Sequence of the second protein:
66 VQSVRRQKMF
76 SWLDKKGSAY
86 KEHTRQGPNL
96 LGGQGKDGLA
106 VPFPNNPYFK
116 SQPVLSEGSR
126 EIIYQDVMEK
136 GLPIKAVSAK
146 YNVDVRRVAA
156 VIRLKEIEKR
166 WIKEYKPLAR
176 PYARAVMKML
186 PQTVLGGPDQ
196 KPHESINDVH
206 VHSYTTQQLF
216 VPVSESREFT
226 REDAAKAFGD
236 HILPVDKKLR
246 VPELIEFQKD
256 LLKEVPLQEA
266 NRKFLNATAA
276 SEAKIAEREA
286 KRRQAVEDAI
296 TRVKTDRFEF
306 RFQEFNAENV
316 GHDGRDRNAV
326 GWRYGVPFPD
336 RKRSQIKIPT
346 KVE

Residue-level contacts at the interface:
Residue W327 in the second protein is in contact with residue F10 in the first protein (closest heavy-atom distance 3.4 Å).
Residue F310 in the second protein contacts residue D62 in the first protein (closest heavy-atom distance 2.9 Å).
Residue Y329 in the second protein is in contact with residue V36 in the first protein (closest heavy-atom distance 3.9 Å).
Residue E348 in the second protein is in contact with residue Y49 in the first protein (closest heavy-atom distance 3.4 Å).
Residue F333 in the second protein contacts residue R12 in the first protein (closest heavy-atom distance 3.7 Å).
Residue Y329 in the second protein interacts with residue N19 in the first protein (closest heavy-atom distance 3.9 Å).
Residue Y329 in the second protein interacts with residue F10 in the first protein (closest heavy-atom distance 3.5 Å).
Residue F310 in the second protein interacts with residue K60 in the first protein (closest heavy-atom distance 3.7 Å).
Residue F310 in the second protein interacts with residue G38 in the first protein (closest heavy-atom distance 3.7 Å).
Residue E309 in the second protein contacts residue L61 in the first protein (closest heavy-atom distance 3.4 Å).
Residue D301 in the second protein contacts residue K96 in the first protein (closest heavy-atom distance 3.5 Å).
Residue F333 in the second protein contacts residue G11 in the first protein (closest heavy-atom distance 3.1 Å).
Residue Y329 in the second protein contacts residue V21 in the first protein (closest heavy-atom distance 3.5 Å).
Residue V325 in the second protein is in contact with residue K60 in the first protein (closest heavy-atom distance 3.6 Å).
Residue F305 in the second protein is in contact with residue I59 in the first protein (closest heavy-atom distance 3.5 Å).
Residue F310 in the second protein contacts residue I37 in the first protein (closest heavy-atom distance 3.1 Å).
Residue E304 in the second protein interacts with residue H56 in the first protein (closest heavy-atom distance 3.1 Å).
Residue R306 in the second protein interacts with residue K57 in the first protein (closest heavy-atom distance 3.2 Å).
Residue E348 in the second protein is in contact with residue T48 in the first protein (closest heavy-atom distance 3.0 Å).
Residue N311 in the second protein interacts with residue D62 in the first protein (closest heavy-atom distance 3.9 Å).
Residue E304 in the second protein contacts residue K57 in the first protein (closest heavy-atom distance 3.3 Å).
Residue F303 in the second protein is in contact with residue L55 in the first protein (closest heavy-atom distance 3.8 Å).
Residue R306 in the second protein interacts with residue D58 in the first protein (closest heavy-atom distance 4.1 Å).
Residue F303 in the second protein contacts residue P44 in the first protein (closest heavy-atom distance 3.7 Å).
Residue F305 in the second protein is in contact with residue K57 in the first protein (closest heavy-atom distance 3.8 Å).
Residue R306 in the second protein interacts with residue H56 in the first protein (closest heavy-atom distance 3.8 Å).
Residue A312 in the second protein interacts with residue D62 in the first protein (closest heavy-atom distance 2.8 Å).
Residue E313 in the second protein interacts with residue R65 in the first protein (closest heavy-atom distance 2.9 Å).
Residue R306 in the second protein contacts residue I59 in the first protein (closest heavy-atom distance 3.0 Å).
Residue F307 in the second protein is in contact with residue V87 in the first protein (closest heavy-atom distance 4.3 Å).
Residue Y329 in the second protein is in contact with residue P33 in the first protein (closest heavy-atom distance 3.4 Å).
Residue G326 in the second protein is in contact with residue N19 in the first protein (closest heavy-atom distance 4.0 Å).
Residue V325 in the second protein is in contact with residue V36 in the first protein (closest heavy-atom distance 4.1 Å).
Residue G326 in the second protein contacts residue T39 in the first protein (closest heavy-atom distance 3.6 Å).
Residue V298 in the second protein contacts residue L86 in the first protein (closest heavy-atom distance 3.5 Å).
Residue F307 in the second protein contacts residue L83 in the first protein (closest heavy-atom distance 3.8 Å).
Residue Y329 in the second protein contacts residue N30 in the first protein (closest heavy-atom distance 3.5 Å).
Residue E304 in the second protein interacts with residue L55 in the first protein (closest heavy-atom distance 3.4 Å).
Residue Y329 in the second protein interacts with residue S31 in the first protein (closest heavy-atom distance 3.7 Å).
Residue E309 in the second protein contacts residue V63 in the first protein (closest heavy-atom distance 4.3 Å).
Residue Y329 in the second protein interacts with residue K32 in the first protein (closest heavy-atom distance 4.0 Å).
Residue V325 in the second protein interacts with residue T39 in the first protein (closest heavy-atom distance 4.1 Å).
Residue P334 in the second protein interacts with residue R12 in the first protein (closest heavy-atom distance 4.3 Å).
Residue Q308 in the second protein contacts residue I59 in the first protein (closest heavy-atom distance 2.9 Å).
Residue D335 in the second protein interacts with residue R12 in the first protein (closest heavy-atom distance 2.7 Å).
Residue F307 in the second protein contacts residue I59 in the first protein (closest heavy-atom distance 3.2 Å).
Residue F307 in the second protein is in contact with residue L86 in the first protein (closest heavy-atom distance 4.0 Å).
Residue R306 in the second protein contacts residue D47 in the first protein (closest heavy-atom distance 3.1 Å).
Residue Q308 in the second protein interacts with residue L61 in the first protein (closest heavy-atom distance 2.9 Å).
Residue A312 in the second protein contacts residue V36 in the first protein (closest heavy-atom distance 3.7 Å).
Residue W327 in the second protein interacts with residue G11 in the first protein (closest heavy-atom distance 3.8 Å).
Residue F303 in the second protein is in contact with residue K57 in the first protein (closest heavy-atom distance 3.8 Å).
Residue F305 in the second protein is in contact with residue L86 in the first protein (closest heavy-atom distance 3.9 Å).
Residue Y329 in the second protein contacts residue A8 in the first protein (closest heavy-atom distance 4.0 Å).
Residue W327 in the second protein contacts residue R12 in the first protein (closest heavy-atom distance 4.2 Å).
Residue T300 in the second protein is in contact with residue L86 in the first protein (closest heavy-atom distance 4.0 Å).
Residue Q308 in the second protein interacts with residue K60 in the first protein (closest heavy-atom distance 3.3 Å).
Residue W327 in the second protein contacts residue F17 in the first protein (closest heavy-atom distance 3.7 Å).
Residue W327 in the second protein is in contact with residue N19 in the first protein (closest heavy-atom distance 3.1 Å).
Residue F310 in the second protein interacts with residue L61 in the first protein (closest heavy-atom distance 3.6 Å).

These two protein chains interact to form a complex.

Sequence of the first protein:
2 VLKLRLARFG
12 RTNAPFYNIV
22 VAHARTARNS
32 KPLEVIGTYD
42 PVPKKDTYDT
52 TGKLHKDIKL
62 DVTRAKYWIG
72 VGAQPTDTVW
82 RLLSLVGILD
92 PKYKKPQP